Sequence of chain A:
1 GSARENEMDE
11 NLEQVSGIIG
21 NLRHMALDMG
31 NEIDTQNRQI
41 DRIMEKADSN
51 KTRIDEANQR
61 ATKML

Sequence of chain B:
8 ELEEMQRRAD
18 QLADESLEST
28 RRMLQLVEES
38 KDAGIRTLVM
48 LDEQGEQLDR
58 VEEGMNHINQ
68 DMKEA

Interface contacts:
Residue T27 in chain B contacts residue M8 in chain A (closest heavy-atom distance 3.8 Å).
Residue M30 in chain B is in contact with residue V15 in chain A (closest heavy-atom distance 4.5 Å).
Residue M69 in chain B contacts residue R53 in chain A (closest heavy-atom distance 3.2 Å).
Residue I65 in chain B is in contact with residue N50 in chain A (closest heavy-atom distance 2.9 Å).
Residue M62 in chain B is in contact with residue A47 in chain A (closest heavy-atom distance 2.9 Å).
Residue V34 in chain B interacts with residue V15 in chain A (closest heavy-atom distance 4.4 Å).
Residue A20 in chain B interacts with residue M8 in chain A (closest heavy-atom distance 3.6 Å).
Residue T27 in chain B contacts residue L12 in chain A (closest heavy-atom distance 4.1 Å).
Residue L24 in chain B is in contact with residue E7 in chain A (closest heavy-atom distance 3.9 Å).
Residue N63 in chain B contacts residue K46 in chain A (closest heavy-atom distance 3.2 Å).
Residue V58 in chain B interacts with residue I43 in chain A (closest heavy-atom distance 3.0 Å).
Residue E35 in chain B is in contact with residue I18 in chain A (closest heavy-atom distance 3.8 Å).
Residue K38 in chain B is in contact with residue N21 in chain A (closest heavy-atom distance 3.1 Å).
Residue M62 in chain B interacts with residue I43 in chain A (closest heavy-atom distance 4.3 Å).
Residue K38 in chain B contacts residue L22 in chain A (closest heavy-atom distance 3.6 Å).
Residue L45 in chain B interacts with residue M25 in chain A (closest heavy-atom distance 3.5 Å).
Residue L55 in chain B contacts residue I40 in chain A (closest heavy-atom distance 3.4 Å).
Residue D21 in chain B contacts residue R4 in chain A (closest heavy-atom distance 2.7 Å).
Residue M69 in chain B is in contact with residue I54 in chain A (closest heavy-atom distance 3.2 Å).
Residue E59 in chain B interacts with residue R42 in chain A (closest heavy-atom distance 2.9 Å).
Residue S23 in chain B contacts residue M8 in chain A (closest heavy-atom distance 3.5 Å).
Residue V34 in chain B is in contact with residue L22 in chain A (closest heavy-atom distance 3.8 Å).
Residue L24 in chain B interacts with residue N11 in chain A (closest heavy-atom distance 4.1 Å).
Residue E59 in chain B interacts with residue K46 in chain A (closest heavy-atom distance 3.1 Å).
Residue M62 in chain B is in contact with residue K46 in chain A (closest heavy-atom distance 3.0 Å).
Residue L55 in chain B contacts residue Q39 in chain A (closest heavy-atom distance 3.0 Å).
Residue L48 in chain B is in contact with residue E32 in chain A (closest heavy-atom distance 4.2 Å).
Residue L24 in chain B interacts with residue M8 in chain A (closest heavy-atom distance 3.1 Å).
Residue G52 in chain B is in contact with residue Q39 in chain A (closest heavy-atom distance 4.5 Å).
Residue L48 in chain B is in contact with residue I33 in chain A (closest heavy-atom distance 3.8 Å).
Residue G41 in chain B interacts with residue M25 in chain A (closest heavy-atom distance 4.0 Å).
Residue L55 in chain B is in contact with residue Q36 in chain A (closest heavy-atom distance 3.7 Å).
Residue G52 in chain B interacts with residue Q36 in chain A (closest heavy-atom distance 3.0 Å).
Residue Q51 in chain B contacts residue Q36 in chain A (closest heavy-atom distance 3.9 Å).
Residue N66 in chain B interacts with residue N50 in chain A (closest heavy-atom distance 4.6 Å).
Residue E35 in chain B is in contact with residue Q14 in chain A (closest heavy-atom distance 4.5 Å).
Residue V34 in chain B is in contact with residue I18 in chain A (closest heavy-atom distance 3.0 Å).
Residue R28 in chain B interacts with residue N11 in chain A (closest heavy-atom distance 4.2 Å).
Residue L55 in chain B interacts with residue I43 in chain A (closest heavy-atom distance 4.1 Å).
Residue K38 in chain B interacts with residue I18 in chain A (closest heavy-atom distance 4.4 Å).
Residue L31 in chain B contacts residue N11 in chain A (closest heavy-atom distance 4.5 Å).
Residue K38 in chain B contacts residue M25 in chain A (closest heavy-atom distance 3.9 Å).
Residue R28 in chain B is in contact with residue E7 in chain A (closest heavy-atom distance 4.3 Å).
Residue E59 in chain B is in contact with residue Q39 in chain A (closest heavy-atom distance 4.1 Å).
Residue I42 in chain B interacts with residue M25 in chain A (closest heavy-atom distance 4.1 Å).
Residue A20 in chain B interacts with residue R4 in chain A (closest heavy-atom distance 3.6 Å).
Residue E59 in chain B is in contact with residue I43 in chain A (closest heavy-atom distance 4.0 Å).
Residue L31 in chain B is in contact with residue Q14 in chain A (closest heavy-atom distance 3.8 Å).
Residue L48 in chain B contacts residue Q36 in chain A (closest heavy-atom distance 3.1 Å).
Residue D49 in chain B contacts residue E32 in chain A (closest heavy-atom distance 4.4 Å).
Residue D56 in chain B contacts residue Q39 in chain A (closest heavy-atom distance 2.9 Å).
Residue D17 in chain B interacts with residue R4 in chain A (closest heavy-atom distance 2.8 Å).
Residue L24 in chain B contacts residue R4 in chain A (closest heavy-atom distance 4.6 Å).
Residue T44 in chain B is in contact with residue M29 in chain A (closest heavy-atom distance 4.3 Å).
Residue T27 in chain B interacts with residue N11 in chain A (closest heavy-atom distance 3.4 Å).
Residue S37 in chain B interacts with residue L22 in chain A (closest heavy-atom distance 3.8 Å).
Residue L45 in chain B contacts residue M29 in chain A (closest heavy-atom distance 3.7 Å).
Residue V34 in chain B contacts residue I19 in chain A (closest heavy-atom distance 3.5 Å).
Residue M69 in chain B is in contact with residue A57 in chain A (closest heavy-atom distance 4.1 Å).
Residue M62 in chain B interacts with residue N50 in chain A (closest heavy-atom distance 3.1 Å).

These two protein chains interact to form a complex.